Contacts between the two chains:
Residue K63 in chain B interacts with residue K11 in chain A (closest heavy-atom distance 4.5 Å).

Sequence of chain B:
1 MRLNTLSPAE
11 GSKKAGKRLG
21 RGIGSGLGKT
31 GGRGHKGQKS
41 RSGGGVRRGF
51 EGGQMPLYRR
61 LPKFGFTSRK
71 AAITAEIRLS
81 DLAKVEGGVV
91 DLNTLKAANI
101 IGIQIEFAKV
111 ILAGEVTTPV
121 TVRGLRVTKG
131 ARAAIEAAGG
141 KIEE

Sequence of chain A:
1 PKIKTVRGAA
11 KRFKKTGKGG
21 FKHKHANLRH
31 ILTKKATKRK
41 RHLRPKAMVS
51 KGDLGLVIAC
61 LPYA

These two protein chains interact to form a complex.